The following describes two proteins that form a bound complex.

Contacts between the two chains:
Residue L915 in chain A interacts with residue R9 in chain B (closest heavy-atom distance 4.3 Å).
Residue N1008 in chain A is in contact with residue R9 in chain B (closest heavy-atom distance 4.6 Å).
Residue A844 in chain A interacts with residue S1 in chain B (closest heavy-atom distance 3.1 Å).
Residue R330 in chain A contacts residue L11 in chain B (closest heavy-atom distance 3.9 Å).
Residue L929 in chain A contacts residue R9 in chain B (closest heavy-atom distance 4.6 Å).
Residue Y815 in chain A contacts residue V3 in chain B (closest heavy-atom distance 3.6 Å).
Residue E845 in chain A is in contact with residue S1 in chain B (closest heavy-atom distance 4.6 Å).
Residue P846 in chain A is in contact with residue V2 in chain B (closest heavy-atom distance 4.0 Å).
Residue Y874 in chain A contacts residue L6 in chain B (closest heavy-atom distance 4.2 Å).
Residue A384 in chain A is in contact with residue L11 in chain B (closest heavy-atom distance 4.2 Å).
Residue N973 in chain A interacts with residue R9 in chain B (closest heavy-atom distance 3.6 Å).
Residue P846 in chain A interacts with residue S1 in chain B (closest heavy-atom distance 4.7 Å).
Residue P361 in chain A interacts with residue G10 in chain B (closest heavy-atom distance 4.4 Å).
Residue V1036 in chain A interacts with residue L11 in chain B (closest heavy-atom distance 3.1 Å).
Residue V363 in chain A interacts with residue L11 in chain B (closest heavy-atom distance 4.6 Å).
Residue M957 in chain A is in contact with residue R9 in chain B (closest heavy-atom distance 2.4 Å).
Residue L331 in chain A is in contact with residue L11 in chain B (closest heavy-atom distance 4.0 Å).
Residue P846 in chain A interacts with residue V3 in chain B (closest heavy-atom distance 4.4 Å).
Residue Y840 in chain A contacts residue S1 in chain B (closest heavy-atom distance 4.5 Å).
Residue R330 in chain A is in contact with residue H12 in chain B (closest heavy-atom distance 3.3 Å).
Residue F1006 in chain A contacts residue H12 in chain B (closest heavy-atom distance 5.0 Å).
Residue V839 in chain A interacts with residue V3 in chain B (closest heavy-atom distance 3.5 Å).
Residue R725 in chain A interacts with residue S7 in chain B (closest heavy-atom distance 4.2 Å).
Residue Y815 in chain A interacts with residue S7 in chain B (closest heavy-atom distance 5.0 Å).
Residue E315 in chain A contacts residue G13 in chain B (closest heavy-atom distance 5.0 Å).
Residue V1036 in chain A interacts with residue H12 in chain B (closest heavy-atom distance 2.9 Å).
Residue E843 in chain A contacts residue S1 in chain B (closest heavy-atom distance 3.6 Å).
Residue E845 in chain A contacts residue V2 in chain B (closest heavy-atom distance 4.4 Å).
Residue N1008 in chain A is in contact with residue G10 in chain B (closest heavy-atom distance 4.1 Å).
Residue V1036 in chain A interacts with residue G10 in chain B (closest heavy-atom distance 3.0 Å).
Residue Y874 in chain A interacts with residue V3 in chain B (closest heavy-atom distance 5.0 Å).
Residue R330 in chain A is in contact with residue G13 in chain B (closest heavy-atom distance 3.3 Å).
Residue Y916 in chain A contacts residue R9 in chain B (closest heavy-atom distance 4.0 Å).
Residue A844 in chain A interacts with residue V2 in chain B (closest heavy-atom distance 3.1 Å).
Residue L915 in chain A interacts with residue L6 in chain B (closest heavy-atom distance 3.8 Å).
Residue Y874 in chain A is in contact with residue V2 in chain B (closest heavy-atom distance 2.6 Å).
Residue F385 in chain A interacts with residue L11 in chain B (closest heavy-atom distance 4.2 Å).
Residue P361 in chain A contacts residue L11 in chain B (closest heavy-atom distance 4.2 Å).
Residue S958 in chain A interacts with residue R9 in chain B (closest heavy-atom distance 4.1 Å).
Residue M913 in chain A interacts with residue V2 in chain B (closest heavy-atom distance 3.4 Å).
Residue W956 in chain A is in contact with residue R9 in chain B (closest heavy-atom distance 4.2 Å).
Residue F1006 in chain A interacts with residue R9 in chain B (closest heavy-atom distance 3.5 Å).
Residue F975 in chain A is in contact with residue H12 in chain B (closest heavy-atom distance 4.6 Å).
Residue V1036 in chain A contacts residue R9 in chain B (closest heavy-atom distance 4.4 Å).
Residue V839 in chain A is in contact with residue S1 in chain B (closest heavy-atom distance 4.8 Å).
Residue N1037 in chain A is in contact with residue H12 in chain B (closest heavy-atom distance 4.9 Å).
Residue L817 in chain A is in contact with residue S7 in chain B (closest heavy-atom distance 4.6 Å).

Sequence of chain A:
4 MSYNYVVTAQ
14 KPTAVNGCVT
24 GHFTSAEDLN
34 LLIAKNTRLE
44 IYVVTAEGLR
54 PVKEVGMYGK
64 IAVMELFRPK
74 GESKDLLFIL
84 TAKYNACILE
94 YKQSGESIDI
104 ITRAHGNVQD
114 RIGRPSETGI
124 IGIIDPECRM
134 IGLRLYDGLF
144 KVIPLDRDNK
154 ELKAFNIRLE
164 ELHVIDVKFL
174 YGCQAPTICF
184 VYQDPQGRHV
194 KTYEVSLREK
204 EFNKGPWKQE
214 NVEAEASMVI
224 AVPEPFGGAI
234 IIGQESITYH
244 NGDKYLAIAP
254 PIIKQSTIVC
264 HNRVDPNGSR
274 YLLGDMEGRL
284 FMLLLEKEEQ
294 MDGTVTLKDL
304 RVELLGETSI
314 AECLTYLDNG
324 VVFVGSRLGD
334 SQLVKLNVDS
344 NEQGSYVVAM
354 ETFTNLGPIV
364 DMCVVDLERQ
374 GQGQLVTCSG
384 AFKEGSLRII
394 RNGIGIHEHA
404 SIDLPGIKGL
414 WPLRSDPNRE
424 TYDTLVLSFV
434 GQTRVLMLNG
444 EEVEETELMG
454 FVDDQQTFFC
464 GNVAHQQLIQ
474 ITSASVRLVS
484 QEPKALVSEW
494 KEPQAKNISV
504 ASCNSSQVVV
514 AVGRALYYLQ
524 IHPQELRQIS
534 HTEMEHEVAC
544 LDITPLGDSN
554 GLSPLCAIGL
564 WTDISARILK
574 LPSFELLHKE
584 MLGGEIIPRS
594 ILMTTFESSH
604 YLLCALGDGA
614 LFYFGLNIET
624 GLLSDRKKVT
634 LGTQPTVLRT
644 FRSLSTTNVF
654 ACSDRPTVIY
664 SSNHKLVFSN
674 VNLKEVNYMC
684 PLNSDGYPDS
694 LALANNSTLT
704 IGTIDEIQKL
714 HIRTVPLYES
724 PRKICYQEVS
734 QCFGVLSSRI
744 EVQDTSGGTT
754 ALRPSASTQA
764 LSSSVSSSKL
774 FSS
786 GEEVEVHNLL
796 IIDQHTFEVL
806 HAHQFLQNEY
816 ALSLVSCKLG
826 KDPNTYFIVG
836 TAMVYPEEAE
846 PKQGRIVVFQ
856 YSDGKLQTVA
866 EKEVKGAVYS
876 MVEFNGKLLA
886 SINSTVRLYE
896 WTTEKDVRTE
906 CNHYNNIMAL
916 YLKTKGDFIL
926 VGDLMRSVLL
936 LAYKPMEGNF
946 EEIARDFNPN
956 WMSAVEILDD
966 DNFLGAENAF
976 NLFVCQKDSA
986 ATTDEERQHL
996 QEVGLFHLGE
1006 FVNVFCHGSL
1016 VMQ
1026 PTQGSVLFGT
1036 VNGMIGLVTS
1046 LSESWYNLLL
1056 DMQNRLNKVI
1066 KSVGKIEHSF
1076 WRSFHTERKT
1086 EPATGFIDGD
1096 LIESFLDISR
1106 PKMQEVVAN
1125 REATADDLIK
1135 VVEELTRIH

Sequence of chain B:
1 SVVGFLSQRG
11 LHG